Sequence of chain A:
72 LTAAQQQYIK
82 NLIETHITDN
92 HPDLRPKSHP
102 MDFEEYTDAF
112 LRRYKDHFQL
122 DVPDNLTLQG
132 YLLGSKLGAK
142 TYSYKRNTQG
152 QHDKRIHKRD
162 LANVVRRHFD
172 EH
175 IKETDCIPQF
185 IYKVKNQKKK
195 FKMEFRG

This data describes a binding interaction between two proteins.

Sequence of chain B:
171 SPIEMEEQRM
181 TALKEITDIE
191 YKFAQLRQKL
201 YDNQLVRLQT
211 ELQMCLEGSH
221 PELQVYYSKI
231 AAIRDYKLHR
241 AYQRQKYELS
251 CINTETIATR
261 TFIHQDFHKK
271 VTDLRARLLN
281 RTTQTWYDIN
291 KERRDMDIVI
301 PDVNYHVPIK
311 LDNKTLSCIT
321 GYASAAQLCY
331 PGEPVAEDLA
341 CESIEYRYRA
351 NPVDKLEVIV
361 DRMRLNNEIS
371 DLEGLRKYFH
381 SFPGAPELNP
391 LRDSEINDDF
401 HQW

Residue-level contacts at the interface:
Residue M296 in chain B is in contact with residue F195 in chain A (closest heavy-atom distance 3.7 Å).
Residue E292 in chain B interacts with residue K194 in chain A (closest heavy-atom distance 4.9 Å).
Residue E292 in chain B is in contact with residue K193 in chain A (closest heavy-atom distance 3.0 Å).
Residue D288 in chain B interacts with residue K194 in chain A (closest heavy-atom distance 3.7 Å).
Residue E292 in chain B interacts with residue F195 in chain A (closest heavy-atom distance 3.3 Å).
Residue I289 in chain B contacts residue F195 in chain A (closest heavy-atom distance 3.8 Å).
Residue T285 in chain B interacts with residue K194 in chain A (closest heavy-atom distance 4.8 Å).
Residue R293 in chain B is in contact with residue F195 in chain A (closest heavy-atom distance 3.6 Å).
Residue I289 in chain B contacts residue K194 in chain A (closest heavy-atom distance 3.1 Å).